Sequence of chain B:
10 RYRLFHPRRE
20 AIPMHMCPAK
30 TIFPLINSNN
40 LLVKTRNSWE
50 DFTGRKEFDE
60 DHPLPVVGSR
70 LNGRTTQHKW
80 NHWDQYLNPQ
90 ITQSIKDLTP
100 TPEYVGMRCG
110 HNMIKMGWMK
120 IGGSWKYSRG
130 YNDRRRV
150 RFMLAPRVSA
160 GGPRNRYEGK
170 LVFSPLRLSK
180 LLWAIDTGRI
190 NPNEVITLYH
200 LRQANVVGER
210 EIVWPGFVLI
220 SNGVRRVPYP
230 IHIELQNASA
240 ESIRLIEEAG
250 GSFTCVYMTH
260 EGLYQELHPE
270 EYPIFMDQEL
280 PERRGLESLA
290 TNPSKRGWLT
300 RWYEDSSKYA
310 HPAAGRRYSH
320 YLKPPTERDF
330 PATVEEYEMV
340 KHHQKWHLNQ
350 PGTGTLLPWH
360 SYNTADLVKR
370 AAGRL

Sequence of chain A:
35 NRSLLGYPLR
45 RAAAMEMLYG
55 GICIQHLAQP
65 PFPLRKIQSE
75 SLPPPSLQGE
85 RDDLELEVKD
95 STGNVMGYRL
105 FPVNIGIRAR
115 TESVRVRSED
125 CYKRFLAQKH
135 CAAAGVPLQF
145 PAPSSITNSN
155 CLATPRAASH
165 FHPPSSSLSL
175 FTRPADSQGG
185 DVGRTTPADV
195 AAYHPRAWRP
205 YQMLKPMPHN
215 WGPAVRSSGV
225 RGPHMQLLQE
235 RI

The following describes two proteins that form a bound complex.

Interface contacts:
Residue L374 in chain B contacts residue P204 in chain A (closest heavy-atom distance 3.3 Å).
Residue S158 in chain B contacts residue W215 in chain A (closest heavy-atom distance 3.7 Å).
Residue P292 in chain B is in contact with residue Y197 in chain A (closest heavy-atom distance 3.5 Å).
Residue A371 in chain B contacts residue M207 in chain A (closest heavy-atom distance 3.9 Å).
Residue A370 in chain B is in contact with residue K209 in chain A (closest heavy-atom distance 3.9 Å).
Residue E246 in chain B interacts with residue T189 in chain A (closest heavy-atom distance 3.8 Å).
Residue T363 in chain B interacts with residue G226 in chain A (closest heavy-atom distance 4.2 Å).
Residue Y361 in chain B contacts residue L231 in chain A (closest heavy-atom distance 4.2 Å).
Residue A371 in chain B interacts with residue S117 in chain A (closest heavy-atom distance 3.2 Å).
Residue E247 in chain B contacts residue S148 in chain A (closest heavy-atom distance 3.8 Å).
Residue L374 in chain B contacts residue Y205 in chain A (closest heavy-atom distance 3.4 Å).
Residue T363 in chain B interacts with residue R225 in chain A (closest heavy-atom distance 3.2 Å).
Residue N362 in chain B interacts with residue N214 in chain A (closest heavy-atom distance 3.0 Å).
Residue T299 in chain B interacts with residue Y197 in chain A (closest heavy-atom distance 3.4 Å).
Residue A371 in chain B is in contact with residue E116 in chain A (closest heavy-atom distance 3.8 Å).
Residue N362 in chain B is in contact with residue L232 in chain A (closest heavy-atom distance 4.0 Å).
Residue R369 in chain B contacts residue K209 in chain A (closest heavy-atom distance 3.6 Å).
Residue A371 in chain B interacts with residue A113 in chain A (closest heavy-atom distance 3.6 Å).
Residue G372 in chain B is in contact with residue Q206 in chain A (closest heavy-atom distance 3.8 Å).
Residue N362 in chain B contacts residue R225 in chain A (closest heavy-atom distance 2.9 Å).
Residue E167 in chain B contacts residue H228 in chain A (closest heavy-atom distance 2.4 Å).
Residue T363 in chain B is in contact with residue V224 in chain A (closest heavy-atom distance 3.9 Å).
Residue R224 in chain B is in contact with residue N152 in chain A (closest heavy-atom distance 3.8 Å).
Residue Y166 in chain B contacts residue G226 in chain A (closest heavy-atom distance 3.7 Å).
Residue R373 in chain B is in contact with residue E123 in chain A (closest heavy-atom distance 3.7 Å).
Residue E246 in chain B is in contact with residue T190 in chain A (closest heavy-atom distance 3.9 Å).
Residue L374 in chain B contacts residue R203 in chain A (closest heavy-atom distance 3.2 Å).
Residue N362 in chain B interacts with residue G223 in chain A (closest heavy-atom distance 4.2 Å).
Residue S293 in chain B is in contact with residue R203 in chain A (closest heavy-atom distance 3.5 Å).
Residue R369 in chain B is in contact with residue M207 in chain A (closest heavy-atom distance 3.8 Å).
Residue A364 in chain B contacts residue R225 in chain A (closest heavy-atom distance 2.8 Å).
Residue R373 in chain B contacts residue V120 in chain A (closest heavy-atom distance 3.8 Å).
Residue S158 in chain B contacts residue S222 in chain A (closest heavy-atom distance 4.0 Å).
Residue R224 in chain B is in contact with residue C155 in chain A (closest heavy-atom distance 3.4 Å).
Residue A364 in chain B is in contact with residue V224 in chain A (closest heavy-atom distance 3.5 Å).
Residue R373 in chain B interacts with residue Y205 in chain A (closest heavy-atom distance 3.6 Å).
Residue K368 in chain B contacts residue K209 in chain A (closest heavy-atom distance 4.0 Å).
Residue Y166 in chain B contacts residue P227 in chain A (closest heavy-atom distance 4.1 Å).
Residue A159 in chain B interacts with residue R225 in chain A (closest heavy-atom distance 4.0 Å).
Residue D365 in chain B contacts residue P227 in chain A (closest heavy-atom distance 4.0 Å).
Residue R295 in chain B interacts with residue T190 in chain A (closest heavy-atom distance 3.5 Å).
Residue G296 in chain B contacts residue Y197 in chain A (closest heavy-atom distance 3.8 Å).
Residue G250 in chain B contacts residue T189 in chain A (closest heavy-atom distance 2.6 Å).
Residue S251 in chain B interacts with residue T189 in chain A (closest heavy-atom distance 3.4 Å).
Residue T363 in chain B contacts residue L231 in chain A (closest heavy-atom distance 3.7 Å).
Residue R373 in chain B interacts with residue D124 in chain A (closest heavy-atom distance 3.3 Å).
Residue L374 in chain B contacts residue M207 in chain A (closest heavy-atom distance 3.8 Å).
Residue T363 in chain B contacts residue P227 in chain A (closest heavy-atom distance 3.9 Å).
Residue R300 in chain B is in contact with residue V194 in chain A (closest heavy-atom distance 3.7 Å).
Residue A370 in chain B contacts residue A113 in chain A (closest heavy-atom distance 3.9 Å).
Residue N362 in chain B interacts with residue V224 in chain A (closest heavy-atom distance 3.5 Å).
Residue G160 in chain B interacts with residue M229 in chain A (closest heavy-atom distance 4.0 Å).
Residue R295 in chain B contacts residue Y197 in chain A (closest heavy-atom distance 3.4 Å).
Residue A370 in chain B contacts residue E116 in chain A (closest heavy-atom distance 3.8 Å).
Residue E303 in chain B contacts residue V194 in chain A (closest heavy-atom distance 4.2 Å).
Residue R373 in chain B is in contact with residue K127 in chain A (closest heavy-atom distance 4.0 Å).
Residue G372 in chain B is in contact with residue M207 in chain A (closest heavy-atom distance 3.4 Å).
Residue A370 in chain B contacts residue M207 in chain A (closest heavy-atom distance 4.2 Å).
Residue E167 in chain B contacts residue P227 in chain A (closest heavy-atom distance 3.8 Å).
Residue A159 in chain B interacts with residue S222 in chain A (closest heavy-atom distance 4.0 Å).